Residue-level contacts at the interface:
Residue I279 in protein 2 interacts with residue I12 in protein 1 (closest heavy-atom distance 4.5 Å).
Residue S323 in protein 2 is in contact with residue T11 in protein 1 (closest heavy-atom distance 4.2 Å).
Residue E278 in protein 2 contacts residue I12 in protein 1 (closest heavy-atom distance 4.8 Å).
Residue M282 in protein 2 contacts residue I12 in protein 1 (closest heavy-atom distance 3.6 Å).
Residue L307 in protein 2 interacts with residue I8 in protein 1 (closest heavy-atom distance 4.2 Å).
Residue L307 in protein 2 contacts residue I12 in protein 1 (closest heavy-atom distance 4.2 Å).
Residue S323 in protein 2 is in contact with residue I8 in protein 1 (closest heavy-atom distance 4.7 Å).
Residue L307 in protein 2 contacts residue T11 in protein 1 (closest heavy-atom distance 3.7 Å).
Residue I291 in protein 2 is in contact with residue I12 in protein 1 (closest heavy-atom distance 3.7 Å).
Residue M282 in protein 2 is in contact with residue I8 in protein 1 (closest heavy-atom distance 3.8 Å).
Residue E324 in protein 2 contacts residue I8 in protein 1 (closest heavy-atom distance 3.5 Å).
Residue L307 in protein 2 is in contact with residue L15 in protein 1 (closest heavy-atom distance 4.3 Å).
Residue I291 in protein 2 contacts residue L15 in protein 1 (closest heavy-atom distance 4.9 Å).
Residue K309 in protein 2 interacts with residue L15 in protein 1 (closest heavy-atom distance 3.6 Å).
Residue S283 in protein 2 contacts residue I12 in protein 1 (closest heavy-atom distance 3.6 Å).
Residue M325 in protein 2 interacts with residue I8 in protein 1 (closest heavy-atom distance 3.6 Å).
Residue M282 in protein 2 is in contact with residue Q9 in protein 1 (closest heavy-atom distance 3.0 Å).

This data describes a binding interaction between two proteins.

Sequence of protein 1:
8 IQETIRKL

Sequence of protein 2:
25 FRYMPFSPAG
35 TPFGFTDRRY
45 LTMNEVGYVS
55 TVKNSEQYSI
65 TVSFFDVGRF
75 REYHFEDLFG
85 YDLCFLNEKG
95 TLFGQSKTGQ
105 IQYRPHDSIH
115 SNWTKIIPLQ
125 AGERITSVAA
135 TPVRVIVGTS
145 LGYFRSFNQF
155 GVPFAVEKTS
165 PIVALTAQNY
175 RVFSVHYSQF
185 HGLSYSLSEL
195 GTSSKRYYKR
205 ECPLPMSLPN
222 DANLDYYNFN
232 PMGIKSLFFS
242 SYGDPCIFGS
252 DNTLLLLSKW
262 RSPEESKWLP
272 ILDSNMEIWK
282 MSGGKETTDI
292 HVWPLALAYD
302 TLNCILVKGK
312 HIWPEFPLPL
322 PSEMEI